Contacts between the two chains:
Residue G320 in the first protein interacts with residue V304 in the second protein (closest heavy-atom distance 3.9 Å).
Residue G320 in the first protein is in contact with residue N307 in the second protein (closest heavy-atom distance 3.7 Å).
Residue Q413 in the first protein contacts residue I311 in the second protein (closest heavy-atom distance 3.8 Å).
Residue D318 in the first protein interacts with residue R303 in the second protein (closest heavy-atom distance 2.5 Å).
Residue N36 in the first protein is in contact with residue T16 in the second protein (closest heavy-atom distance 3.3 Å).
Residue D35 in the first protein is in contact with residue T348 in the second protein (closest heavy-atom distance 3.6 Å).
Residue N576 in the first protein interacts with residue P448 in the second protein (closest heavy-atom distance 3.5 Å).
Residue A470 in the first protein is in contact with residue P378 in the second protein (closest heavy-atom distance 3.6 Å).
Residue L412 in the first protein interacts with residue P309 in the second protein (closest heavy-atom distance 3.1 Å).
Residue Q413 in the first protein contacts residue E285 in the second protein (closest heavy-atom distance 3.8 Å).
Residue P79 in the first protein is in contact with residue T265 in the second protein (closest heavy-atom distance 3.1 Å).
Residue Q413 in the first protein contacts residue H328 in the second protein (closest heavy-atom distance 3.4 Å).
Residue T7 in the first protein contacts residue L20 in the second protein (closest heavy-atom distance 3.5 Å).
Residue S563 in the first protein is in contact with residue R19 in the second protein (closest heavy-atom distance 3.3 Å).
Residue S233 in the first protein contacts residue D267 in the second protein (closest heavy-atom distance 3.1 Å).
Residue A275 in the first protein is in contact with residue R303 in the second protein (closest heavy-atom distance 3.1 Å).
Residue F365 in the first protein interacts with residue R349 in the second protein (closest heavy-atom distance 3.3 Å).
Residue N366 in the first protein is in contact with residue D329 in the second protein (closest heavy-atom distance 3.1 Å).
Residue T294 in the first protein contacts residue Q300 in the second protein (closest heavy-atom distance 2.7 Å).
Residue N236 in the first protein contacts residue Q301 in the second protein (closest heavy-atom distance 3.2 Å).
Residue A81 in the first protein contacts residue K245 in the second protein (closest heavy-atom distance 3.2 Å).
Residue L412 in the first protein interacts with residue N307 in the second protein (closest heavy-atom distance 3.2 Å).
Residue F253 in the first protein contacts residue L264 in the second protein (closest heavy-atom distance 3.7 Å).
Residue A81 in the first protein contacts residue D246 in the second protein (closest heavy-atom distance 3.1 Å).
Residue Y321 in the first protein is in contact with residue E305 in the second protein (closest heavy-atom distance 3.0 Å).
Residue P235 in the first protein is in contact with residue R303 in the second protein (closest heavy-atom distance 3.5 Å).
Residue T278 in the first protein is in contact with residue Q302 in the second protein (closest heavy-atom distance 3.6 Å).
Residue P235 in the first protein contacts residue Q302 in the second protein (closest heavy-atom distance 3.8 Å).
Residue L457 in the first protein interacts with residue R550 in the second protein (closest heavy-atom distance 3.9 Å).
Residue L412 in the first protein contacts residue L287 in the second protein (closest heavy-atom distance 3.5 Å).
Residue F253 in the first protein is in contact with residue T265 in the second protein (closest heavy-atom distance 3.1 Å).
Residue R33 in the first protein interacts with residue N350 in the second protein (closest heavy-atom distance 3.2 Å).
Residue P235 in the first protein is in contact with residue Q301 in the second protein (closest heavy-atom distance 2.8 Å).
Residue E459 in the first protein contacts residue R19 in the second protein (closest heavy-atom distance 2.5 Å).
Residue G320 in the first protein interacts with residue L306 in the second protein (closest heavy-atom distance 3.8 Å).
Residue L412 in the first protein is in contact with residue G286 in the second protein (closest heavy-atom distance 3.5 Å).
Residue R43 in the first protein interacts with residue N350 in the second protein (closest heavy-atom distance 2.3 Å).
Residue N36 in the first protein is in contact with residue L17 in the second protein (closest heavy-atom distance 2.7 Å).
Residue P77 in the first protein contacts residue D267 in the second protein (closest heavy-atom distance 3.2 Å).
Residue G78 in the first protein interacts with residue D267 in the second protein (closest heavy-atom distance 3.0 Å).
Residue A8 in the first protein interacts with residue L20 in the second protein (closest heavy-atom distance 3.7 Å).
Residue E459 in the first protein is in contact with residue R550 in the second protein (closest heavy-atom distance 2.5 Å).
Residue G320 in the first protein contacts residue E305 in the second protein (closest heavy-atom distance 2.8 Å).
Residue G37 in the first protein interacts with residue L20 in the second protein (closest heavy-atom distance 3.8 Å).
Residue G277 in the first protein contacts residue R303 in the second protein (closest heavy-atom distance 3.2 Å).
Residue R575 in the first protein interacts with residue P448 in the second protein (closest heavy-atom distance 2.9 Å).
Residue R575 in the first protein is in contact with residue M449 in the second protein (closest heavy-atom distance 3.6 Å).
Residue P79 in the first protein contacts residue D267 in the second protein (closest heavy-atom distance 3.0 Å).
Residue G415 in the first protein contacts residue R349 in the second protein (closest heavy-atom distance 2.6 Å).
Residue D35 in the first protein contacts residue R15 in the second protein (closest heavy-atom distance 2.5 Å).
Residue E467 in the first protein interacts with residue K354 in the second protein (closest heavy-atom distance 3.8 Å).
Residue G415 in the first protein contacts residue H328 in the second protein (closest heavy-atom distance 3.5 Å).
Residue S336 in the first protein is in contact with residue E305 in the second protein (closest heavy-atom distance 3.7 Å).
Residue P77 in the first protein is in contact with residue Y268 in the second protein (closest heavy-atom distance 3.5 Å).
Residue G78 in the first protein is in contact with residue K245 in the second protein (closest heavy-atom distance 3.2 Å).
Residue S563 in the first protein interacts with residue L17 in the second protein (closest heavy-atom distance 3.7 Å).
Residue D564 in the first protein is in contact with residue R19 in the second protein (closest heavy-atom distance 3.8 Å).
Residue V80 in the first protein interacts with residue K245 in the second protein (closest heavy-atom distance 3.5 Å).
Residue T414 in the first protein is in contact with residue H328 in the second protein (closest heavy-atom distance 3.3 Å).
Residue Q413 in the first protein contacts residue P309 in the second protein (closest heavy-atom distance 3.6 Å).

Sequence of the second protein:
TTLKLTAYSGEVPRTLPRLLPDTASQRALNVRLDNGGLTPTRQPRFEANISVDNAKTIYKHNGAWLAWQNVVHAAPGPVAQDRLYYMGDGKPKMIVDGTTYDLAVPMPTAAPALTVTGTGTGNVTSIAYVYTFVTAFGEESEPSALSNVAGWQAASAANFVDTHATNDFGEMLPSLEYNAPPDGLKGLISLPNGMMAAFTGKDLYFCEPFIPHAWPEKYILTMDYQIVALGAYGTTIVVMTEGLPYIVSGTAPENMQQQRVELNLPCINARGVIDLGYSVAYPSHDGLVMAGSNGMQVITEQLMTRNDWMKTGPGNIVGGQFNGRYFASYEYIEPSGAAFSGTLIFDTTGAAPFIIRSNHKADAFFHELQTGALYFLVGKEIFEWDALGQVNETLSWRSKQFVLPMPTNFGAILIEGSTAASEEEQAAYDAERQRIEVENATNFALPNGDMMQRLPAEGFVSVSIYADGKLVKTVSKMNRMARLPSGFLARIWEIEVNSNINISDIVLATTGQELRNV

The following describes two proteins that form a bound complex.

Sequence of the first protein:
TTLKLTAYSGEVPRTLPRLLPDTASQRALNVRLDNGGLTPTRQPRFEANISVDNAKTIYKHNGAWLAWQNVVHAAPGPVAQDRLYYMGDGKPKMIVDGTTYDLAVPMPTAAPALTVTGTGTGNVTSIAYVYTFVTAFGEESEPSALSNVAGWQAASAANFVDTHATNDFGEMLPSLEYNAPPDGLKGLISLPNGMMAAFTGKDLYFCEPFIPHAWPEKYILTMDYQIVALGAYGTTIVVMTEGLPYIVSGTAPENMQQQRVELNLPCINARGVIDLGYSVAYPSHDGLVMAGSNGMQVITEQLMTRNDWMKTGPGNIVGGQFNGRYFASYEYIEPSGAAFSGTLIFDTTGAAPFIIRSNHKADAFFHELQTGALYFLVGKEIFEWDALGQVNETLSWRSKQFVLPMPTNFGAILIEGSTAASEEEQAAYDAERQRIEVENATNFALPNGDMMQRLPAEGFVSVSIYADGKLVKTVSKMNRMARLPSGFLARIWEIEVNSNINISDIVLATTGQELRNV